Sequence of chain B:
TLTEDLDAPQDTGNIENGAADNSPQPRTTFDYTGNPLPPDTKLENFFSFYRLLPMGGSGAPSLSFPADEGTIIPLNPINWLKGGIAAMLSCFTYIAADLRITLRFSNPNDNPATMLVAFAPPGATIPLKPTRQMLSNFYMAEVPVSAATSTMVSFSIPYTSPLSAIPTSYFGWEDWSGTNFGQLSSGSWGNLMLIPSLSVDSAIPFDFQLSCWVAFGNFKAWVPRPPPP

Sequence of chain A:
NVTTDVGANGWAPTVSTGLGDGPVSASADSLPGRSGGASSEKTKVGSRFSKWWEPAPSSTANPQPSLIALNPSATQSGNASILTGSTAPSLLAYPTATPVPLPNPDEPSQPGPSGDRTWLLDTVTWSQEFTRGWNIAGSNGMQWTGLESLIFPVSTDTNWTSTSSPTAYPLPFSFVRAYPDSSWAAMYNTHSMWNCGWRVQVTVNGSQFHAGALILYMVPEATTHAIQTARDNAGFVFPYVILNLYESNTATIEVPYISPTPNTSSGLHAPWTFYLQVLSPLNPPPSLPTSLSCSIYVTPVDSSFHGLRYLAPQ

Residue-level contacts at the interface:
Residue E277 in chain A contacts residue F175 in chain B (closest heavy-atom distance 2.9 Å).
Residue V297 in chain A contacts residue E16 in chain B (closest heavy-atom distance 3.4 Å).
Residue A282 in chain A interacts with residue R229 in chain B (closest heavy-atom distance 3.2 Å).
Residue P145 in chain A is in contact with residue N17 in chain B (closest heavy-atom distance 3.5 Å).
Residue F208 in chain A contacts residue W177 in chain B (closest heavy-atom distance 3.5 Å).
Residue N300 in chain A interacts with residue E16 in chain B (closest heavy-atom distance 3.2 Å).
Residue F294 in chain A is in contact with residue P230 in chain B (closest heavy-atom distance 3.3 Å).
Residue P316 in chain A interacts with residue S168 in chain B (closest heavy-atom distance 3.1 Å).
Residue E303 in chain A is in contact with residue E16 in chain B (closest heavy-atom distance 3.0 Å).
Residue S315 in chain A is in contact with residue Y98 in chain B (closest heavy-atom distance 3.5 Å).
Residue V18 in chain A interacts with residue N222 in chain B (closest heavy-atom distance 2.8 Å).
Residue A278 in chain A contacts residue F175 in chain B (closest heavy-atom distance 3.5 Å).
Residue L147 in chain A is in contact with residue N17 in chain B (closest heavy-atom distance 3.3 Å).
Residue F208 in chain A is in contact with residue S181 in chain B (closest heavy-atom distance 3.2 Å).
Residue L324 in chain A contacts residue G176 in chain B (closest heavy-atom distance 3.2 Å).
Residue V14 in chain A contacts residue N45 in chain B (closest heavy-atom distance 3.5 Å).
Residue E277 in chain A contacts residue S173 in chain B (closest heavy-atom distance 2.7 Å).
Residue A326 in chain A interacts with residue F175 in chain B (closest heavy-atom distance 2.9 Å).
Residue I298 in chain A interacts with residue E16 in chain B (closest heavy-atom distance 3.1 Å).
Residue Y296 in chain A interacts with residue G18 in chain B (closest heavy-atom distance 3.4 Å).
Residue P113 in chain A contacts residue N17 in chain B (closest heavy-atom distance 2.7 Å).
Residue W200 in chain A interacts with residue F175 in chain B (closest heavy-atom distance 3.2 Å).
Residue S114 in chain A contacts residue A19 in chain B (closest heavy-atom distance 3.4 Å).
Residue T279 in chain A is in contact with residue S173 in chain B (closest heavy-atom distance 2.7 Å).
Residue P276 in chain A is in contact with residue R229 in chain B (closest heavy-atom distance 2.8 Å).
Residue G19 in chain A interacts with residue N222 in chain B (closest heavy-atom distance 3.5 Å).
Residue Y150 in chain A interacts with residue V227 in chain B (closest heavy-atom distance 3.2 Å).
Residue P145 in chain A interacts with residue E16 in chain B (closest heavy-atom distance 3.5 Å).
Residue H325 in chain A is in contact with residue F175 in chain B (closest heavy-atom distance 3.2 Å).
Residue A38 in chain A contacts residue D102 in chain B (closest heavy-atom distance 3.3 Å).
Residue N21 in chain A interacts with residue N222 in chain B (closest heavy-atom distance 2.5 Å).
Residue E277 in chain A contacts residue Y174 in chain B (closest heavy-atom distance 3.5 Å).
Residue I314 in chain A interacts with residue Y98 in chain B (closest heavy-atom distance 3.5 Å).
Residue F208 in chain A is in contact with residue W180 in chain B (closest heavy-atom distance 3.5 Å).
Residue A290 in chain A contacts residue P230 in chain B (closest heavy-atom distance 3.3 Å).
Residue V18 in chain A is in contact with residue E44 in chain B (closest heavy-atom distance 3.4 Å).
Residue L324 in chain A interacts with residue W177 in chain B (closest heavy-atom distance 3.1 Å).
Residue S37 in chain A is in contact with residue N222 in chain B (closest heavy-atom distance 2.8 Å).
Residue E277 in chain A is in contact with residue R229 in chain B (closest heavy-atom distance 2.8 Å).
Residue E277 in chain A contacts residue Y98 in chain B (closest heavy-atom distance 2.7 Å).
Residue F294 in chain A contacts residue P228 in chain B (closest heavy-atom distance 3.5 Å).
Residue S114 in chain A contacts residue D21 in chain B (closest heavy-atom distance 3.5 Å).
Residue E303 in chain A is in contact with residue N14 in chain B (closest heavy-atom distance 2.6 Å).
Residue T116 in chain A interacts with residue Q10 in chain B (closest heavy-atom distance 2.9 Å).
Residue N21 in chain A contacts residue E44 in chain B (closest heavy-atom distance 3.3 Å).
Residue Q120 in chain A interacts with residue N17 in chain B (closest heavy-atom distance 2.8 Å).
Residue S114 in chain A is in contact with residue N14 in chain B (closest heavy-atom distance 3.2 Å).
Residue S37 in chain A is in contact with residue D102 in chain B (closest heavy-atom distance 2.8 Å).
Residue V18 in chain A contacts residue N45 in chain B (closest heavy-atom distance 3.5 Å).
Residue V36 in chain A is in contact with residue S160 in chain B (closest heavy-atom distance 3.5 Å).
Residue P119 in chain A is in contact with residue Q10 in chain B (closest heavy-atom distance 3.5 Å).
Residue Q120 in chain A is in contact with residue N14 in chain B (closest heavy-atom distance 3.1 Å).
Residue T16 in chain A contacts residue S48 in chain B (closest heavy-atom distance 2.7 Å).
Residue V18 in chain A interacts with residue G221 in chain B (closest heavy-atom distance 3.5 Å).
Residue Y296 in chain A is in contact with residue I15 in chain B (closest heavy-atom distance 3.0 Å).
Residue H325 in chain A contacts residue Y174 in chain B (closest heavy-atom distance 3.4 Å).
Residue P35 in chain A is in contact with residue R104 in chain B (closest heavy-atom distance 3.4 Å).
Residue L324 in chain A is in contact with residue D179 in chain B (closest heavy-atom distance 3.2 Å).
Residue D17 in chain A interacts with residue R104 in chain B (closest heavy-atom distance 2.8 Å).
Residue T116 in chain A is in contact with residue Q25 in chain B (closest heavy-atom distance 3.2 Å).

The following describes two proteins that form a bound complex.